This data describes a binding interaction between two proteins.

Sequence of chain B:
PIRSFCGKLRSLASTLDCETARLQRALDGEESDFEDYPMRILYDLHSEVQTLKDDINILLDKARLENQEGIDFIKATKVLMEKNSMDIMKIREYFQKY

Sequence of chain A:
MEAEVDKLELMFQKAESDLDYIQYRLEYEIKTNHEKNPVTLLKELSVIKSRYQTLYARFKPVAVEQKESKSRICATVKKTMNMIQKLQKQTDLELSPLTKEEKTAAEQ

Interface contacts:
Residue L12 in chain A is in contact with residue I43 in chain B (closest heavy-atom distance 4.8 Å).
Residue A5 in chain A contacts residue Y39 in chain B (closest heavy-atom distance 3.5 Å).
Residue K9 in chain A contacts residue I43 in chain B (closest heavy-atom distance 4.9 Å).
Residue K9 in chain A is in contact with residue D46 in chain B (closest heavy-atom distance 4.7 Å).
Residue E4 in chain A interacts with residue E21 in chain B (closest heavy-atom distance 4.6 Å).
Residue E4 in chain A is in contact with residue R24 in chain B (closest heavy-atom distance 2.8 Å).
Residue E4 in chain A is in contact with residue F36 in chain B (closest heavy-atom distance 4.6 Å).